Sequence of protein 2:
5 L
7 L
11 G

This data describes a binding interaction between two proteins.

Contacts between the two chains:
Residue F263 in protein 1 interacts with residue L7 in protein 2 (closest heavy-atom distance 4.6 Å).
Residue M395 in protein 1 contacts residue L5 in protein 2 (closest heavy-atom distance 3.5 Å).
Residue L266 in protein 1 is in contact with residue L5 in protein 2 (closest heavy-atom distance 3.8 Å).
Residue P364 in protein 1 interacts with residue L5 in protein 2 (closest heavy-atom distance 3.8 Å).
Residue F186 in protein 1 contacts residue L5 in protein 2 (closest heavy-atom distance 3.5 Å).
Residue T183 in protein 1 is in contact with residue L5 in protein 2 (closest heavy-atom distance 4.1 Å).
Residue P261 in protein 1 contacts residue L7 in protein 2 (closest heavy-atom distance 4.2 Å).
Residue R185 in protein 1 is in contact with residue L5 in protein 2 (closest heavy-atom distance 2.9 Å).
Residue L394 in protein 1 is in contact with residue L5 in protein 2 (closest heavy-atom distance 4.4 Å).
Residue L188 in protein 1 is in contact with residue L5 in protein 2 (closest heavy-atom distance 4.0 Å).
Residue R185 in protein 1 is in contact with residue G11 in protein 2 (closest heavy-atom distance 3.3 Å).
Residue R185 in protein 1 interacts with residue L7 in protein 2 (closest heavy-atom distance 3.6 Å).
Residue K262 in protein 1 contacts residue L7 in protein 2 (closest heavy-atom distance 4.3 Å).
Residue L266 in protein 1 interacts with residue L7 in protein 2 (closest heavy-atom distance 3.6 Å).
Residue R187 in protein 1 interacts with residue L5 in protein 2 (closest heavy-atom distance 3.6 Å).
Residue L393 in protein 1 contacts residue L5 in protein 2 (closest heavy-atom distance 4.3 Å).
Residue T183 in protein 1 contacts residue L7 in protein 2 (closest heavy-atom distance 3.7 Å).

Sequence of protein 1:
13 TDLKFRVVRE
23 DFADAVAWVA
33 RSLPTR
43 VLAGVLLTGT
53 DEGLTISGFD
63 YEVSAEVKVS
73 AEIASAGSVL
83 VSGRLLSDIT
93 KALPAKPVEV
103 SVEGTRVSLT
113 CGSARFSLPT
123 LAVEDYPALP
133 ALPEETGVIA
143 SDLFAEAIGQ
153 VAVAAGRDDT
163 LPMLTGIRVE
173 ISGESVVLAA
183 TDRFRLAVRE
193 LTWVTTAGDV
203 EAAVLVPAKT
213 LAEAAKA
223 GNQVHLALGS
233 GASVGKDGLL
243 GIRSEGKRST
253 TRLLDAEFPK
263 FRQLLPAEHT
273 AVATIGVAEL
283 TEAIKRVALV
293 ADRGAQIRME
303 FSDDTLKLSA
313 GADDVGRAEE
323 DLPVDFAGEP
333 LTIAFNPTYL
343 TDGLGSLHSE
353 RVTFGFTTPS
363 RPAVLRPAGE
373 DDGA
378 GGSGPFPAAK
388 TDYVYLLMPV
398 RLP